Sequence of protein 2:
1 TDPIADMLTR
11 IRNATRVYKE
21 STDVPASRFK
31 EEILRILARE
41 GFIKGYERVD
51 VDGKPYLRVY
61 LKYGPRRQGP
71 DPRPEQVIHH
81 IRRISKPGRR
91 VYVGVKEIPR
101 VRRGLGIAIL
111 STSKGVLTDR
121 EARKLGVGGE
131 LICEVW

The following describes two proteins that form a bound complex.

Interface contacts:
Residue R16 in protein 1 is in contact with residue P72 in protein 2 (closest heavy-atom distance 3.6 Å).
Residue Y18 in protein 1 contacts residue Y18 in protein 2 (closest heavy-atom distance 4.3 Å).
Residue R16 in protein 1 contacts residue Y18 in protein 2 (closest heavy-atom distance 4.4 Å).
Residue V17 in protein 1 is in contact with residue P74 in protein 2 (closest heavy-atom distance 4.3 Å).
Residue V17 in protein 1 interacts with residue V17 in protein 2 (closest heavy-atom distance 3.9 Å).
Residue Y18 in protein 1 contacts residue V17 in protein 2 (closest heavy-atom distance 3.8 Å).
Residue V17 in protein 1 contacts residue Y18 in protein 2 (closest heavy-atom distance 3.7 Å).
Residue R16 in protein 1 interacts with residue R73 in protein 2 (closest heavy-atom distance 3.8 Å).
Residue V17 in protein 1 interacts with residue P72 in protein 2 (closest heavy-atom distance 3.9 Å).
Residue P72 in protein 1 contacts residue V17 in protein 2 (closest heavy-atom distance 4.4 Å).
Residue P72 in protein 1 contacts residue R16 in protein 2 (closest heavy-atom distance 4.4 Å).
Residue R73 in protein 1 contacts residue V17 in protein 2 (closest heavy-atom distance 3.8 Å).
Residue P74 in protein 1 contacts residue V17 in protein 2 (closest heavy-atom distance 4.1 Å).
Residue V17 in protein 1 is in contact with residue R73 in protein 2 (closest heavy-atom distance 3.8 Å).
Residue P72 in protein 1 is in contact with residue N13 in protein 2 (closest heavy-atom distance 3.4 Å).
Residue N13 in protein 1 is in contact with residue P72 in protein 2 (closest heavy-atom distance 3.7 Å).
Residue R73 in protein 1 contacts residue R16 in protein 2 (closest heavy-atom distance 3.6 Å).
Residue Y18 in protein 1 is in contact with residue R16 in protein 2 (closest heavy-atom distance 4.4 Å).

Sequence of protein 1:
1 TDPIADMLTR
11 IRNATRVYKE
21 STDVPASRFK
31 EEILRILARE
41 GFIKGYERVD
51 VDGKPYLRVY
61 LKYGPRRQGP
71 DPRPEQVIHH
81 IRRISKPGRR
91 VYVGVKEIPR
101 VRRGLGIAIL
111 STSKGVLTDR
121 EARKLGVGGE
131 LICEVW